The following describes two proteins that form a bound complex.

Contacts between the two chains:
Residue H30 in chain A interacts with residue S46 in chain B (closest heavy-atom distance 3.6 Å).
Residue G31 in chain A is in contact with residue A59 in chain B (closest heavy-atom distance 3.3 Å).
Residue D29 in chain A interacts with residue A56 in chain B (closest heavy-atom distance 3.1 Å).
Residue A42 in chain A contacts residue F42 in chain B (closest heavy-atom distance 3.6 Å).
Residue E120 in chain A interacts with residue Y17 in chain B (closest heavy-atom distance 2.6 Å).
Residue L20 in chain A contacts residue G8 in chain B (closest heavy-atom distance 3.3 Å).
Residue Y49 in chain A contacts residue A59 in chain B (closest heavy-atom distance 3.4 Å).
Residue A116 in chain A is in contact with residue V12 in chain B (closest heavy-atom distance 3.5 Å).
Residue K112 in chain A is in contact with residue L10 in chain B (closest heavy-atom distance 3.3 Å).
Residue R126 in chain A contacts residue R31 in chain B (closest heavy-atom distance 3.6 Å).
Residue L43 in chain A is in contact with residue F42 in chain B (closest heavy-atom distance 3.6 Å).
Residue I37 in chain A interacts with residue I19 in chain B (closest heavy-atom distance 3.4 Å).
Residue M22 in chain A contacts residue K5 in chain B (closest heavy-atom distance 3.4 Å).
Residue E21 in chain A interacts with residue K5 in chain B (closest heavy-atom distance 3.0 Å).
Residue D29 in chain A is in contact with residue N63 in chain B (closest heavy-atom distance 3.0 Å).
Residue K91 in chain A interacts with residue G44 in chain B (closest heavy-atom distance 3.1 Å).
Residue G58 in chain A interacts with residue F41 in chain B (closest heavy-atom distance 3.6 Å).
Residue T40 in chain A interacts with residue Q34 in chain B (closest heavy-atom distance 3.3 Å).
Residue L55 in chain A contacts residue I49 in chain B (closest heavy-atom distance 2.3 Å).
Residue D89 in chain A interacts with residue L48 in chain B (closest heavy-atom distance 3.7 Å).
Residue I36 in chain A is in contact with residue T26 in chain B (closest heavy-atom distance 3.7 Å).
Residue M35 in chain A interacts with residue R20 in chain B (closest heavy-atom distance 3.3 Å).
Residue Y49 in chain A interacts with residue I58 in chain B (closest heavy-atom distance 3.4 Å).
Residue H96 in chain A contacts residue L48 in chain B (closest heavy-atom distance 3.5 Å).
Residue R51 in chain A contacts residue G50 in chain B (closest heavy-atom distance 3.2 Å).
Residue M22 in chain A contacts residue G8 in chain B (closest heavy-atom distance 3.7 Å).
Residue T44 in chain A is in contact with residue F42 in chain B (closest heavy-atom distance 3.7 Å).
Residue D48 in chain A contacts residue I49 in chain B (closest heavy-atom distance 3.6 Å).
Residue N34 in chain A contacts residue F42 in chain B (closest heavy-atom distance 3.4 Å).
Residue F27 in chain A interacts with residue N63 in chain B (closest heavy-atom distance 3.2 Å).
Residue C47 in chain A is in contact with residue R55 in chain B (closest heavy-atom distance 2.9 Å).
Residue H96 in chain A contacts residue F41 in chain B (closest heavy-atom distance 3.6 Å).
Residue N39 in chain A interacts with residue L30 in chain B (closest heavy-atom distance 3.3 Å).
Residue V2 in chain A contacts residue L62 in chain B (closest heavy-atom distance 3.7 Å).
Residue M22 in chain A is in contact with residue A6 in chain B (closest heavy-atom distance 3.6 Å).
Residue Y49 in chain A contacts residue L62 in chain B (closest heavy-atom distance 3.6 Å).
Residue K91 in chain A interacts with residue Q47 in chain B (closest heavy-atom distance 3.5 Å).
Residue D29 in chain A interacts with residue A59 in chain B (closest heavy-atom distance 3.5 Å).
Residue R51 in chain A interacts with residue I49 in chain B (closest heavy-atom distance 3.5 Å).
Residue I57 in chain A contacts residue F41 in chain B (closest heavy-atom distance 3.6 Å).
Residue M35 in chain A contacts residue F42 in chain B (closest heavy-atom distance 3.3 Å).
Residue L20 in chain A is in contact with residue I19 in chain B (closest heavy-atom distance 3.6 Å).
Residue K10 in chain A contacts residue V66 in chain B (closest heavy-atom distance 3.6 Å).
Residue I36 in chain A interacts with residue R20 in chain B (closest heavy-atom distance 2.9 Å).
Residue L7 in chain A contacts residue V66 in chain B (closest heavy-atom distance 3.5 Å).
Residue N34 in chain A is in contact with residue A22 in chain B (closest heavy-atom distance 3.0 Å).
Residue S46 in chain A contacts residue I49 in chain B (closest heavy-atom distance 3.5 Å).
Residue H30 in chain A contacts residue A56 in chain B (closest heavy-atom distance 3.6 Å).
Residue L59 in chain A interacts with residue F41 in chain B (closest heavy-atom distance 3.6 Å).
Residue T32 in chain A is in contact with residue S46 in chain B (closest heavy-atom distance 3.5 Å).
Residue Q23 in chain A contacts residue K5 in chain B (closest heavy-atom distance 2.8 Å).
Residue I37 in chain A is in contact with residue E18 in chain B (closest heavy-atom distance 3.3 Å).
Residue D38 in chain A contacts residue E18 in chain B (closest heavy-atom distance 2.7 Å).
Residue D38 in chain A is in contact with residue Y17 in chain B (closest heavy-atom distance 3.4 Å).
Residue Y49 in chain A is in contact with residue R55 in chain B (closest heavy-atom distance 3.6 Å).
Residue L20 in chain A contacts residue Q9 in chain B (closest heavy-atom distance 3.2 Å).
Residue T44 in chain A contacts residue F41 in chain B (closest heavy-atom distance 3.5 Å).
Residue N6 in chain A contacts residue L62 in chain B (closest heavy-atom distance 3.6 Å).
Residue D28 in chain A interacts with residue N63 in chain B (closest heavy-atom distance 3.2 Å).
Residue N39 in chain A contacts residue V29 in chain B (closest heavy-atom distance 3.0 Å).

Sequence of chain A:
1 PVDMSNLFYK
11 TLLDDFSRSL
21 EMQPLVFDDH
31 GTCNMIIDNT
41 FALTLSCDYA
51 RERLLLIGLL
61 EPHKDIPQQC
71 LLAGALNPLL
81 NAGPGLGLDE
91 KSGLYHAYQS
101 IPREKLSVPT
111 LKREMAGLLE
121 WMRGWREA

Sequence of chain B:
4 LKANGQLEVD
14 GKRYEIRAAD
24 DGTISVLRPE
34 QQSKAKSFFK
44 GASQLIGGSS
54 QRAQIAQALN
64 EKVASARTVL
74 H